Sequence of protein 1:
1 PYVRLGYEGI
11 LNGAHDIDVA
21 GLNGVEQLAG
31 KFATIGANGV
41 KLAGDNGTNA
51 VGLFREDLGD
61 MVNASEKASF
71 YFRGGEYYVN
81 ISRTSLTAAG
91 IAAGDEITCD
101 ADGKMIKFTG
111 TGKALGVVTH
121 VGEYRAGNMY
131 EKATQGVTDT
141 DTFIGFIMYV

These two protein chains interact to form a complex.

Interface contacts:
Residue E66 in protein 2 contacts residue R73 in protein 1 (closest heavy-atom distance 3.5 Å).
Residue Y77 in protein 2 is in contact with residue K31 in protein 1 (closest heavy-atom distance 3.4 Å).
Residue G74 in protein 2 contacts residue E56 in protein 1 (closest heavy-atom distance 3.7 Å).
Residue E76 in protein 2 is in contact with residue E76 in protein 1 (closest heavy-atom distance 3.1 Å).
Residue R55 in protein 2 contacts residue E76 in protein 1 (closest heavy-atom distance 3.1 Å).
Residue R73 in protein 2 is in contact with residue R73 in protein 1 (closest heavy-atom distance 3.5 Å).
Residue E76 in protein 2 is in contact with residue G75 in protein 1 (closest heavy-atom distance 3.9 Å).
Residue D139 in protein 2 contacts residue A29 in protein 1 (closest heavy-atom distance 3.7 Å).
Residue Y71 in protein 2 contacts residue H120 in protein 1 (closest heavy-atom distance 3.9 Å).
Residue R55 in protein 2 contacts residue F54 in protein 1 (closest heavy-atom distance 3.3 Å).
Residue A101 in protein 2 contacts residue L28 in protein 1 (closest heavy-atom distance 3.6 Å).
Residue R73 in protein 2 interacts with residue K67 in protein 1 (closest heavy-atom distance 3.4 Å).
Residue D57 in protein 2 contacts residue G74 in protein 1 (closest heavy-atom distance 3.8 Å).
Residue A101 in protein 2 interacts with residue E26 in protein 1 (closest heavy-atom distance 3.4 Å).
Residue G75 in protein 2 contacts residue E56 in protein 1 (closest heavy-atom distance 3.5 Å).
Residue Y71 in protein 2 is in contact with residue K67 in protein 1 (closest heavy-atom distance 3.9 Å).
Residue R73 in protein 2 interacts with residue A68 in protein 1 (closest heavy-atom distance 3.2 Å).
Residue L22 in protein 2 is in contact with residue Y77 in protein 1 (closest heavy-atom distance 3.9 Å).
Residue N23 in protein 2 interacts with residue V25 in protein 1 (closest heavy-atom distance 3.7 Å).
Residue F72 in protein 2 interacts with residue R55 in protein 1 (closest heavy-atom distance 3.3 Å).
Residue E76 in protein 2 contacts residue Y78 in protein 1 (closest heavy-atom distance 3.8 Å).
Residue E131 in protein 2 is in contact with residue L58 in protein 1 (closest heavy-atom distance 3.8 Å).
Residue Y78 in protein 2 contacts residue Q27 in protein 1 (closest heavy-atom distance 3.7 Å).
Residue Y77 in protein 2 interacts with residue Q27 in protein 1 (closest heavy-atom distance 3.6 Å).
Residue D57 in protein 2 contacts residue R73 in protein 1 (closest heavy-atom distance 3.9 Å).
Residue L58 in protein 2 interacts with residue G74 in protein 1 (closest heavy-atom distance 3.3 Å).
Residue E56 in protein 2 interacts with residue E76 in protein 1 (closest heavy-atom distance 3.8 Å).
Residue G59 in protein 2 is in contact with residue G75 in protein 1 (closest heavy-atom distance 3.7 Å).
Residue R73 in protein 2 contacts residue F70 in protein 1 (closest heavy-atom distance 3.0 Å).
Residue F72 in protein 2 is in contact with residue E66 in protein 1 (closest heavy-atom distance 3.4 Å).
Residue G74 in protein 2 contacts residue R55 in protein 1 (closest heavy-atom distance 3.4 Å).
Residue G59 in protein 2 contacts residue Q135 in protein 1 (closest heavy-atom distance 3.5 Å).
Residue R73 in protein 2 is in contact with residue Y71 in protein 1 (closest heavy-atom distance 3.4 Å).
Residue L53 in protein 2 is in contact with residue E56 in protein 1 (closest heavy-atom distance 3.4 Å).
Residue D102 in protein 2 contacts residue V25 in protein 1 (closest heavy-atom distance 3.9 Å).
Residue F72 in protein 2 interacts with residue K67 in protein 1 (closest heavy-atom distance 3.5 Å).
Residue E76 in protein 2 interacts with residue Y77 in protein 1 (closest heavy-atom distance 3.2 Å).
Residue K132 in protein 2 interacts with residue L58 in protein 1 (closest heavy-atom distance 3.6 Å).
Residue Y78 in protein 2 contacts residue Y77 in protein 1 (closest heavy-atom distance 3.3 Å).
Residue R55 in protein 2 contacts residue G74 in protein 1 (closest heavy-atom distance 3.3 Å).
Residue E56 in protein 2 interacts with residue G75 in protein 1 (closest heavy-atom distance 3.2 Å).
Residue Y77 in protein 2 interacts with residue G59 in protein 1 (closest heavy-atom distance 3.5 Å).
Residue Y149 in protein 2 contacts residue L28 in protein 1 (closest heavy-atom distance 3.9 Å).
Residue E56 in protein 2 interacts with residue Y77 in protein 1 (closest heavy-atom distance 3.5 Å).
Residue R55 in protein 2 is in contact with residue R73 in protein 1 (closest heavy-atom distance 3.5 Å).
Residue Y77 in protein 2 is in contact with residue E56 in protein 1 (closest heavy-atom distance 3.5 Å).
Residue Y77 in protein 2 interacts with residue L28 in protein 1 (closest heavy-atom distance 3.1 Å).
Residue N63 in protein 2 interacts with residue R73 in protein 1 (closest heavy-atom distance 3.4 Å).
Residue Y130 in protein 2 interacts with residue D60 in protein 1 (closest heavy-atom distance 2.9 Å).
Residue F70 in protein 2 contacts residue Y71 in protein 1 (closest heavy-atom distance 3.5 Å).
Residue T134 in protein 2 is in contact with residue D60 in protein 1 (closest heavy-atom distance 3.8 Å).
Residue E76 in protein 2 interacts with residue E56 in protein 1 (closest heavy-atom distance 3.3 Å).
Residue G75 in protein 2 is in contact with residue Y78 in protein 1 (closest heavy-atom distance 3.6 Å).
Residue Y77 in protein 2 is in contact with residue A29 in protein 1 (closest heavy-atom distance 3.5 Å).
Residue K67 in protein 2 interacts with residue E56 in protein 1 (closest heavy-atom distance 3.1 Å).
Residue N38 in protein 2 interacts with residue Y71 in protein 1 (closest heavy-atom distance 3.4 Å).
Residue V150 in protein 2 interacts with residue L28 in protein 1 (closest heavy-atom distance 3.8 Å).
Residue A133 in protein 2 contacts residue L58 in protein 1 (closest heavy-atom distance 3.0 Å).
Residue D102 in protein 2 is in contact with residue L28 in protein 1 (closest heavy-atom distance 3.8 Å).
Residue T134 in protein 2 contacts residue G59 in protein 1 (closest heavy-atom distance 3.6 Å).

Sequence of protein 2:
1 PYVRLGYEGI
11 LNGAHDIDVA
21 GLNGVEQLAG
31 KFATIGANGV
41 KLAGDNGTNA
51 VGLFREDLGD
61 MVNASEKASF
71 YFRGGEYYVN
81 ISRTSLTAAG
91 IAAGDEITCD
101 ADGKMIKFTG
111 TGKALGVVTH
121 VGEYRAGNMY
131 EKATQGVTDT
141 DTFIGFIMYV